Sequence of protein 1:
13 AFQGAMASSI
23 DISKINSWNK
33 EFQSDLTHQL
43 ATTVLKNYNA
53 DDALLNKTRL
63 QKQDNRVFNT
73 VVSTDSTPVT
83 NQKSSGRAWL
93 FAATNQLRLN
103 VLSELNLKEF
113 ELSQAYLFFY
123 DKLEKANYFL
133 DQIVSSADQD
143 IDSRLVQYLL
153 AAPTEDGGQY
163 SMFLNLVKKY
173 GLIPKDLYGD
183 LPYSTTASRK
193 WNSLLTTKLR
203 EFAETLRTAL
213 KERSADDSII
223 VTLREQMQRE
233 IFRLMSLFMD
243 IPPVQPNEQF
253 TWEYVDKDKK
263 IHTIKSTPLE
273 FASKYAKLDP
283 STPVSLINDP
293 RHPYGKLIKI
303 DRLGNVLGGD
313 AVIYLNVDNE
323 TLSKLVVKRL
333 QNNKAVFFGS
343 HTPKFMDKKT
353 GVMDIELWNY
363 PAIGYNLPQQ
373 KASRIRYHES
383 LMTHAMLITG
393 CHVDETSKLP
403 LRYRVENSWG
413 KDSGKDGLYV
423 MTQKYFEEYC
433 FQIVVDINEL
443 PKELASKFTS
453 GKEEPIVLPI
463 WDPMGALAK

Sequence of protein 2:
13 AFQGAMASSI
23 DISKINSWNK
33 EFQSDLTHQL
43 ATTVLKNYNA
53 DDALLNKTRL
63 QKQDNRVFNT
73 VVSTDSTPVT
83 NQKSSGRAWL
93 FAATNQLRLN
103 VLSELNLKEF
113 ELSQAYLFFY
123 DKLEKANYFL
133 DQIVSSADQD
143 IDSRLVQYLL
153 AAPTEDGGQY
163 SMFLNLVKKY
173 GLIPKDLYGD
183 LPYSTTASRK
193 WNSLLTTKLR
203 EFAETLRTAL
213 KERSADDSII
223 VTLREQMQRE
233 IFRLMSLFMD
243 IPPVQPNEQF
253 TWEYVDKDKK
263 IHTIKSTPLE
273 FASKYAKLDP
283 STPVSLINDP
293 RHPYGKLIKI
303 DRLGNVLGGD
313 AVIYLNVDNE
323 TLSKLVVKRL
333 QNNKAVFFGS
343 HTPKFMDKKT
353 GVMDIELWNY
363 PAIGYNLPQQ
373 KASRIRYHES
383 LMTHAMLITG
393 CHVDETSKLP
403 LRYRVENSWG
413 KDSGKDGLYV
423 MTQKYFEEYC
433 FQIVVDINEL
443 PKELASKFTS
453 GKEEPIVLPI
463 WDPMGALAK

This data describes a binding interaction between two proteins.

Residue-level contacts at the interface:
Residue K59 in protein 1 contacts residue K48 in protein 2 (closest heavy-atom distance 2.7 Å).
Residue D54 in protein 1 interacts with residue N49 in protein 2 (closest heavy-atom distance 3.2 Å).
Residue D54 in protein 1 contacts residue Y50 in protein 2 (closest heavy-atom distance 3.1 Å).
Residue L38 in protein 1 contacts residue A364 in protein 2 (closest heavy-atom distance 3.7 Å).
Residue A55 in protein 1 interacts with residue N49 in protein 2 (closest heavy-atom distance 3.0 Å).
Residue K48 in protein 1 is in contact with residue N58 in protein 2 (closest heavy-atom distance 4.7 Å).
Residue A364 in protein 1 interacts with residue L42 in protein 2 (closest heavy-atom distance 3.9 Å).
Residue L56 in protein 1 contacts residue L42 in protein 2 (closest heavy-atom distance 3.7 Å).
Residue N58 in protein 1 is in contact with residue T45 in protein 2 (closest heavy-atom distance 4.2 Å).
Residue N49 in protein 1 interacts with residue D54 in protein 2 (closest heavy-atom distance 3.2 Å).
Residue K48 in protein 1 interacts with residue K59 in protein 2 (closest heavy-atom distance 2.7 Å).
Residue N49 in protein 1 is in contact with residue K59 in protein 2 (closest heavy-atom distance 3.2 Å).
Residue Q41 in protein 1 contacts residue N361 in protein 2 (closest heavy-atom distance 3.9 Å).
Residue T45 in protein 1 interacts with residue A55 in protein 2 (closest heavy-atom distance 4.0 Å).
Residue P363 in protein 1 interacts with residue L38 in protein 2 (closest heavy-atom distance 4.0 Å).
Residue A55 in protein 1 interacts with residue V46 in protein 2 (closest heavy-atom distance 3.8 Å).
Residue V46 in protein 1 contacts residue V46 in protein 2 (closest heavy-atom distance 3.6 Å).
Residue A43 in protein 1 interacts with residue L42 in protein 2 (closest heavy-atom distance 3.7 Å).
Residue Y50 in protein 1 is in contact with residue D54 in protein 2 (closest heavy-atom distance 3.1 Å).
Residue L38 in protein 1 is in contact with residue G366 in protein 2 (closest heavy-atom distance 4.7 Å).
Residue N361 in protein 1 interacts with residue T45 in protein 2 (closest heavy-atom distance 3.0 Å).
Residue T45 in protein 1 interacts with residue L56 in protein 2 (closest heavy-atom distance 3.4 Å).
Residue A364 in protein 1 is in contact with residue Q41 in protein 2 (closest heavy-atom distance 4.4 Å).
Residue L42 in protein 1 is in contact with residue L56 in protein 2 (closest heavy-atom distance 3.7 Å).
Residue N58 in protein 1 interacts with residue K48 in protein 2 (closest heavy-atom distance 4.7 Å).
Residue L56 in protein 1 is in contact with residue T45 in protein 2 (closest heavy-atom distance 3.4 Å).
Residue N49 in protein 1 contacts residue L57 in protein 2 (closest heavy-atom distance 2.9 Å).
Residue T39 in protein 1 contacts residue L38 in protein 2 (closest heavy-atom distance 3.8 Å).
Residue T45 in protein 1 contacts residue N361 in protein 2 (closest heavy-atom distance 3.0 Å).
Residue Y50 in protein 1 contacts residue A55 in protein 2 (closest heavy-atom distance 4.3 Å).
Residue V46 in protein 1 is in contact with residue A55 in protein 2 (closest heavy-atom distance 3.8 Å).
Residue L38 in protein 1 contacts residue P363 in protein 2 (closest heavy-atom distance 4.0 Å).
Residue I365 in protein 1 interacts with residue L42 in protein 2 (closest heavy-atom distance 4.0 Å).
Residue T45 in protein 1 interacts with residue N58 in protein 2 (closest heavy-atom distance 4.2 Å).
Residue L56 in protein 1 contacts residue V46 in protein 2 (closest heavy-atom distance 4.8 Å).
Residue Q41 in protein 1 interacts with residue A364 in protein 2 (closest heavy-atom distance 4.4 Å).
Residue L57 in protein 1 contacts residue T45 in protein 2 (closest heavy-atom distance 3.3 Å).
Residue L42 in protein 1 contacts residue I365 in protein 2 (closest heavy-atom distance 4.0 Å).
Residue Y50 in protein 1 contacts residue Y50 in protein 2 (closest heavy-atom distance 3.4 Å).
Residue T45 in protein 1 interacts with residue L57 in protein 2 (closest heavy-atom distance 3.3 Å).
Residue L42 in protein 1 interacts with residue T39 in protein 2 (closest heavy-atom distance 3.9 Å).
Residue V46 in protein 1 contacts residue L56 in protein 2 (closest heavy-atom distance 4.8 Å).
Residue T39 in protein 1 contacts residue T39 in protein 2 (closest heavy-atom distance 2.5 Å).
Residue L42 in protein 1 contacts residue A364 in protein 2 (closest heavy-atom distance 3.9 Å).
Residue K59 in protein 1 contacts residue N49 in protein 2 (closest heavy-atom distance 3.2 Å).
Residue T39 in protein 1 is in contact with residue L42 in protein 2 (closest heavy-atom distance 3.9 Å).
Residue L38 in protein 1 contacts residue T39 in protein 2 (closest heavy-atom distance 3.8 Å).
Residue L56 in protein 1 interacts with residue N49 in protein 2 (closest heavy-atom distance 4.4 Å).
Residue A55 in protein 1 contacts residue Y50 in protein 2 (closest heavy-atom distance 4.3 Å).
Residue A364 in protein 1 is in contact with residue L38 in protein 2 (closest heavy-atom distance 3.7 Å).
Residue L57 in protein 1 interacts with residue N49 in protein 2 (closest heavy-atom distance 2.9 Å).
Residue N361 in protein 1 is in contact with residue Q41 in protein 2 (closest heavy-atom distance 3.9 Å).
Residue L42 in protein 1 contacts residue A43 in protein 2 (closest heavy-atom distance 3.7 Å).
Residue L42 in protein 1 interacts with residue L42 in protein 2 (closest heavy-atom distance 4.0 Å).
Residue N49 in protein 1 contacts residue L56 in protein 2 (closest heavy-atom distance 4.4 Å).
Residue T60 in protein 1 interacts with residue K48 in protein 2 (closest heavy-atom distance 3.1 Å).
Residue A55 in protein 1 interacts with residue T45 in protein 2 (closest heavy-atom distance 4.0 Å).
Residue K48 in protein 1 interacts with residue T60 in protein 2 (closest heavy-atom distance 3.1 Å).
Residue N49 in protein 1 is in contact with residue A55 in protein 2 (closest heavy-atom distance 3.0 Å).
Residue G366 in protein 1 contacts residue L38 in protein 2 (closest heavy-atom distance 4.7 Å).